Sequence of the first protein:
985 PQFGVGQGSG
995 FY

These two protein chains interact to form a complex.

Sequence of the second protein:
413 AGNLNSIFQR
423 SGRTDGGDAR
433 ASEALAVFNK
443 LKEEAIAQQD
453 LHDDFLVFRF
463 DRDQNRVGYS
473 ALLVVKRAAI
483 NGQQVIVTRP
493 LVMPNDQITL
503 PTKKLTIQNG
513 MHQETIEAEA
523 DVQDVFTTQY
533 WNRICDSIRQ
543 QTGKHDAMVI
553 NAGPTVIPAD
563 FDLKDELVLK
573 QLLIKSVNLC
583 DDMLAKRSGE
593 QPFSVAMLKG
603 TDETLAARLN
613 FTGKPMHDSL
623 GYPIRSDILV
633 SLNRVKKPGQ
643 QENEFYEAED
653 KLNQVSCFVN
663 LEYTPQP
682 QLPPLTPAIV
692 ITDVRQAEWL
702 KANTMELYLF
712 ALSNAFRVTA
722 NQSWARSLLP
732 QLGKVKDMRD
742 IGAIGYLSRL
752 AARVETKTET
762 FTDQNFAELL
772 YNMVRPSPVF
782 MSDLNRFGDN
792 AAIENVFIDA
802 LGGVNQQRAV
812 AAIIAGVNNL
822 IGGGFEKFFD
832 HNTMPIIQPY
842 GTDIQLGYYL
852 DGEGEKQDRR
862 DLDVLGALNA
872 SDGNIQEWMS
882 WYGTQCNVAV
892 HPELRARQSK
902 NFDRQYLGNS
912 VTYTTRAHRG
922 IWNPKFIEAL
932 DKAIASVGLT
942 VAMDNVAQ

Residue-level contacts at the interface:
Residue N806 in the second protein contacts residue G988 in the first protein (closest heavy-atom distance 3.3 Å).
Residue W533 in the second protein is in contact with residue Q991 in the first protein (closest heavy-atom distance 3.3 Å).
Residue R787 in the second protein contacts residue F987 in the first protein (closest heavy-atom distance 4.7 Å).
Residue V551 in the second protein contacts residue G992 in the first protein (closest heavy-atom distance 3.9 Å).
Residue N553 in the second protein interacts with residue G990 in the first protein (closest heavy-atom distance 4.9 Å).
Residue G804 in the second protein is in contact with residue G988 in the first protein (closest heavy-atom distance 4.7 Å).
Residue I799 in the second protein contacts residue F987 in the first protein (closest heavy-atom distance 3.6 Å).
Residue T530 in the second protein is in contact with residue Q991 in the first protein (closest heavy-atom distance 3.8 Å).
Residue V805 in the second protein interacts with residue F987 in the first protein (closest heavy-atom distance 4.4 Å).
Residue K588 in the second protein contacts residue Y996 in the first protein (closest heavy-atom distance 4.8 Å).
Residue K588 in the second protein is in contact with residue G994 in the first protein (closest heavy-atom distance 3.0 Å).
Residue D800 in the second protein is in contact with residue G988 in the first protein (closest heavy-atom distance 2.8 Å).
Residue L802 in the second protein contacts residue F987 in the first protein (closest heavy-atom distance 3.5 Å).
Residue N553 in the second protein is in contact with residue G992 in the first protein (closest heavy-atom distance 2.8 Å).
Residue R787 in the second protein contacts residue Q986 in the first protein (closest heavy-atom distance 3.3 Å).
Residue A793 in the second protein interacts with residue F995 in the first protein (closest heavy-atom distance 3.0 Å).
Residue M585 in the second protein is in contact with residue S993 in the first protein (closest heavy-atom distance 3.1 Å).
Residue I552 in the second protein interacts with residue G994 in the first protein (closest heavy-atom distance 4.6 Å).
Residue G803 in the second protein interacts with residue G988 in the first protein (closest heavy-atom distance 4.4 Å).
Residue G803 in the second protein is in contact with residue F987 in the first protein (closest heavy-atom distance 3.1 Å).
Residue W533 in the second protein contacts residue G992 in the first protein (closest heavy-atom distance 4.1 Å).
Residue A810 in the second protein interacts with residue Y996 in the first protein (closest heavy-atom distance 4.9 Å).
Residue N806 in the second protein contacts residue Y996 in the first protein (closest heavy-atom distance 3.1 Å).
Residue N553 in the second protein is in contact with residue Q991 in the first protein (closest heavy-atom distance 3.1 Å).
Residue D800 in the second protein is in contact with residue Y996 in the first protein (closest heavy-atom distance 4.9 Å).
Residue P840 in the second protein interacts with residue F987 in the first protein (closest heavy-atom distance 4.6 Å).
Residue N553 in the second protein is in contact with residue S993 in the first protein (closest heavy-atom distance 3.9 Å).
Residue R787 in the second protein is in contact with residue V989 in the first protein (closest heavy-atom distance 3.2 Å).
Residue A813 in the second protein contacts residue F995 in the first protein (closest heavy-atom distance 4.3 Å).
Residue T530 in the second protein is in contact with residue V989 in the first protein (closest heavy-atom distance 4.5 Å).
Residue I794 in the second protein is in contact with residue F995 in the first protein (closest heavy-atom distance 4.1 Å).
Residue G804 in the second protein contacts residue F987 in the first protein (closest heavy-atom distance 3.6 Å).
Residue I552 in the second protein interacts with residue S993 in the first protein (closest heavy-atom distance 4.5 Å).
Residue R809 in the second protein interacts with residue Y996 in the first protein (closest heavy-atom distance 3.5 Å).
Residue T530 in the second protein interacts with residue G990 in the first protein (closest heavy-atom distance 3.5 Å).
Residue D800 in the second protein is in contact with residue F987 in the first protein (closest heavy-atom distance 3.8 Å).
Residue H919 in the second protein interacts with residue Q986 in the first protein (closest heavy-atom distance 4.7 Å).
Residue V797 in the second protein contacts residue F995 in the first protein (closest heavy-atom distance 3.6 Å).
Residue N806 in the second protein interacts with residue F987 in the first protein (closest heavy-atom distance 4.7 Å).
Residue I552 in the second protein interacts with residue G992 in the first protein (closest heavy-atom distance 3.4 Å).
Residue M585 in the second protein contacts residue F995 in the first protein (closest heavy-atom distance 4.0 Å).
Residue D800 in the second protein is in contact with residue V989 in the first protein (closest heavy-atom distance 4.1 Å).
Residue V805 in the second protein is in contact with residue G988 in the first protein (closest heavy-atom distance 4.6 Å).
Residue M585 in the second protein is in contact with residue G994 in the first protein (closest heavy-atom distance 4.5 Å).
Residue M706 in the second protein interacts with residue F995 in the first protein (closest heavy-atom distance 4.2 Å).
Residue K588 in the second protein contacts residue F995 in the first protein (closest heavy-atom distance 3.4 Å).